Sequence of protein 2:
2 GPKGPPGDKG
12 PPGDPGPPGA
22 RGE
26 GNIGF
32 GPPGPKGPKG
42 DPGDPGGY

The following describes two proteins that form a bound complex.

Sequence of protein 1:
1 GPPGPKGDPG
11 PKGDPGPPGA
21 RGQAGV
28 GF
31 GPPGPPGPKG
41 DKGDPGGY

Residue-level contacts at the interface:
Residue D44 in protein 1 is in contact with residue P43 in protein 2 (closest heavy-atom distance 3.2 Å).
Residue D8 in protein 1 is in contact with residue G8 in protein 2 (closest heavy-atom distance 2.9 Å).
Residue P38 in protein 1 interacts with residue G38 in protein 2 (closest heavy-atom distance 2.9 Å).
Residue D8 in protein 1 interacts with residue K4 in protein 2 (closest heavy-atom distance 3.1 Å).
Residue G16 in protein 1 contacts residue D15 in protein 2 (closest heavy-atom distance 3.2 Å).
Residue G40 in protein 1 contacts residue G38 in protein 2 (closest heavy-atom distance 3.3 Å).
Residue P5 in protein 1 is in contact with residue K4 in protein 2 (closest heavy-atom distance 3.4 Å).
Residue P11 in protein 1 contacts residue K10 in protein 2 (closest heavy-atom distance 3.2 Å).
Residue P17 in protein 1 interacts with residue P16 in protein 2 (closest heavy-atom distance 3.4 Å).
Residue G25 in protein 1 interacts with residue E24 in protein 2 (closest heavy-atom distance 3.4 Å).
Residue D14 in protein 1 contacts residue G14 in protein 2 (closest heavy-atom distance 2.8 Å).
Residue D14 in protein 1 contacts residue K10 in protein 2 (closest heavy-atom distance 2.7 Å).
Residue D14 in protein 1 contacts residue P13 in protein 2 (closest heavy-atom distance 3.3 Å).
Residue G4 in protein 1 is in contact with residue P3 in protein 2 (closest heavy-atom distance 3.3 Å).
Residue V26 in protein 1 interacts with residue G26 in protein 2 (closest heavy-atom distance 2.8 Å).
Residue D41 in protein 1 contacts residue K37 in protein 2 (closest heavy-atom distance 2.8 Å).
Residue G16 in protein 1 is in contact with residue G14 in protein 2 (closest heavy-atom distance 3.3 Å).
Residue G13 in protein 1 contacts residue P12 in protein 2 (closest heavy-atom distance 3.4 Å).
Residue Q23 in protein 1 contacts residue R22 in protein 2 (closest heavy-atom distance 3.4 Å).
Residue D44 in protein 1 interacts with residue G44 in protein 2 (closest heavy-atom distance 2.8 Å).
Residue G13 in protein 1 contacts residue G11 in protein 2 (closest heavy-atom distance 3.2 Å).
Residue G10 in protein 1 contacts residue G8 in protein 2 (closest heavy-atom distance 3.0 Å).
Residue P32 in protein 1 is in contact with residue G32 in protein 2 (closest heavy-atom distance 2.9 Å).
Residue G43 in protein 1 is in contact with residue D42 in protein 2 (closest heavy-atom distance 3.5 Å).
Residue P5 in protein 1 interacts with residue G5 in protein 2 (closest heavy-atom distance 2.9 Å).
Residue G7 in protein 1 interacts with residue P6 in protein 2 (closest heavy-atom distance 3.4 Å).
Residue G37 in protein 1 interacts with residue G35 in protein 2 (closest heavy-atom distance 3.2 Å).
Residue P35 in protein 1 contacts residue P34 in protein 2 (closest heavy-atom distance 3.3 Å).
Residue G31 in protein 1 interacts with residue G29 in protein 2 (closest heavy-atom distance 3.1 Å).
Residue D41 in protein 1 is in contact with residue G41 in protein 2 (closest heavy-atom distance 2.8 Å).
Residue G7 in protein 1 is in contact with residue G5 in protein 2 (closest heavy-atom distance 3.2 Å).
Residue G46 in protein 1 is in contact with residue G44 in protein 2 (closest heavy-atom distance 3.3 Å).
Residue D44 in protein 1 interacts with residue K40 in protein 2 (closest heavy-atom distance 2.8 Å).
Residue Q23 in protein 1 is in contact with residue G23 in protein 2 (closest heavy-atom distance 2.8 Å).
Residue G19 in protein 1 interacts with residue P18 in protein 2 (closest heavy-atom distance 3.4 Å).
Residue G22 in protein 1 contacts residue G20 in protein 2 (closest heavy-atom distance 3.2 Å).
Residue P11 in protein 1 contacts residue G11 in protein 2 (closest heavy-atom distance 2.8 Å).
Residue A20 in protein 1 is in contact with residue G20 in protein 2 (closest heavy-atom distance 3.0 Å).
Residue G28 in protein 1 is in contact with residue N27 in protein 2 (closest heavy-atom distance 3.3 Å).
Residue F29 in protein 1 interacts with residue G29 in protein 2 (closest heavy-atom distance 2.9 Å).
Residue P35 in protein 1 interacts with residue G35 in protein 2 (closest heavy-atom distance 2.9 Å).
Residue G10 in protein 1 interacts with residue D9 in protein 2 (closest heavy-atom distance 3.2 Å).
Residue G22 in protein 1 contacts residue A21 in protein 2 (closest heavy-atom distance 3.4 Å).
Residue G34 in protein 1 is in contact with residue P33 in protein 2 (closest heavy-atom distance 3.4 Å).
Residue G19 in protein 1 is in contact with residue G17 in protein 2 (closest heavy-atom distance 3.3 Å).
Residue A24 in protein 1 contacts residue R22 in protein 2 (closest heavy-atom distance 2.8 Å).
Residue P17 in protein 1 interacts with residue G17 in protein 2 (closest heavy-atom distance 3.0 Å).
Residue G47 in protein 1 contacts residue P46 in protein 2 (closest heavy-atom distance 3.1 Å).
Residue Y48 in protein 1 contacts residue G47 in protein 2 (closest heavy-atom distance 3.2 Å).
Residue G31 in protein 1 is in contact with residue F30 in protein 2 (closest heavy-atom distance 3.4 Å).
Residue G43 in protein 1 interacts with residue G41 in protein 2 (closest heavy-atom distance 3.4 Å).
Residue G28 in protein 1 is in contact with residue G26 in protein 2 (closest heavy-atom distance 3.1 Å).
Residue F29 in protein 1 is in contact with residue I28 in protein 2 (closest heavy-atom distance 3.4 Å).
Residue G47 in protein 1 interacts with residue G47 in protein 2 (closest heavy-atom distance 3.1 Å).
Residue D8 in protein 1 contacts residue P7 in protein 2 (closest heavy-atom distance 3.2 Å).
Residue G25 in protein 1 is in contact with residue G23 in protein 2 (closest heavy-atom distance 3.3 Å).
Residue G37 in protein 1 is in contact with residue P36 in protein 2 (closest heavy-atom distance 3.3 Å).
Residue G4 in protein 1 contacts residue G2 in protein 2 (closest heavy-atom distance 3.1 Å).
Residue G34 in protein 1 interacts with residue G32 in protein 2 (closest heavy-atom distance 3.1 Å).
Residue P2 in protein 1 interacts with residue G2 in protein 2 (closest heavy-atom distance 2.8 Å).